This data describes a binding interaction between two proteins.

Interface contacts:
Residue F64 in chain B is in contact with residue E6 in chain A (closest heavy-atom distance 3.5 Å).
Residue F64 in chain B contacts residue I9 in chain A (closest heavy-atom distance 3.6 Å).
Residue V53 in chain B is in contact with residue I16 in chain A (closest heavy-atom distance 3.9 Å).
Residue V45 in chain B is in contact with residue F20 in chain A (closest heavy-atom distance 3.8 Å).
Residue V95 in chain B interacts with residue F20 in chain A (closest heavy-atom distance 4.9 Å).
Residue M80 in chain B is in contact with residue L13 in chain A (closest heavy-atom distance 3.7 Å).
Residue E83 in chain B is in contact with residue Q14 in chain A (closest heavy-atom distance 2.9 Å).
Residue K152 in chain B contacts residue H24 in chain A (closest heavy-atom distance 2.8 Å).
Residue F64 in chain B interacts with residue A5 in chain A (closest heavy-atom distance 3.9 Å).
Residue V79 in chain B interacts with residue L13 in chain A (closest heavy-atom distance 4.0 Å).
Residue E83 in chain B contacts residue A10 in chain A (closest heavy-atom distance 3.8 Å).
Residue Q78 in chain B interacts with residue E6 in chain A (closest heavy-atom distance 2.4 Å).
Residue E83 in chain B interacts with residue L13 in chain A (closest heavy-atom distance 3.5 Å).
Residue V49 in chain B contacts residue L13 in chain A (closest heavy-atom distance 4.6 Å).
Residue V53 in chain B interacts with residue L13 in chain A (closest heavy-atom distance 3.7 Å).
Residue V79 in chain B interacts with residue A10 in chain A (closest heavy-atom distance 3.6 Å).
Residue K82 in chain B contacts residue V7 in chain A (closest heavy-atom distance 4.2 Å).
Residue T96 in chain B is in contact with residue I16 in chain A (closest heavy-atom distance 4.2 Å).
Residue V79 in chain B interacts with residue I9 in chain A (closest heavy-atom distance 3.9 Å).
Residue E52 in chain B is in contact with residue K12 in chain A (closest heavy-atom distance 3.2 Å).
Residue I74 in chain B is in contact with residue E6 in chain A (closest heavy-atom distance 4.8 Å).
Residue E52 in chain B interacts with residue I16 in chain A (closest heavy-atom distance 3.4 Å).
Residue T96 in chain B interacts with residue L13 in chain A (closest heavy-atom distance 3.6 Å).
Residue F84 in chain B is in contact with residue Q14 in chain A (closest heavy-atom distance 4.9 Å).
Residue V49 in chain B interacts with residue I16 in chain A (closest heavy-atom distance 3.9 Å).
Residue V79 in chain B contacts residue E6 in chain A (closest heavy-atom distance 3.9 Å).
Residue N90 in chain B interacts with residue A17 in chain A (closest heavy-atom distance 4.2 Å).
Residue G92 in chain B contacts residue A17 in chain A (closest heavy-atom distance 3.6 Å).
Residue F149 in chain B is in contact with residue F20 in chain A (closest heavy-atom distance 4.6 Å).
Residue N90 in chain B is in contact with residue H21 in chain A (closest heavy-atom distance 3.7 Å).
Residue Y60 in chain B contacts residue R4 in chain A (closest heavy-atom distance 4.8 Å).
Residue Y60 in chain B is in contact with residue Q8 in chain A (closest heavy-atom distance 3.7 Å).
Residue K82 in chain B is in contact with residue E6 in chain A (closest heavy-atom distance 4.9 Å).
Residue I75 in chain B is in contact with residue E6 in chain A (closest heavy-atom distance 4.0 Å).
Residue L61 in chain B contacts residue I9 in chain A (closest heavy-atom distance 4.2 Å).
Residue E83 in chain B contacts residue A17 in chain A (closest heavy-atom distance 4.4 Å).
Residue E52 in chain B is in contact with residue Q19 in chain A (closest heavy-atom distance 3.9 Å).
Residue F153 in chain B contacts residue F20 in chain A (closest heavy-atom distance 3.7 Å).
Residue L57 in chain B contacts residue I9 in chain A (closest heavy-atom distance 4.0 Å).
Residue D86 in chain B is in contact with residue Q14 in chain A (closest heavy-atom distance 4.0 Å).
Residue L57 in chain B interacts with residue Q8 in chain A (closest heavy-atom distance 3.9 Å).
Residue F100 in chain B is in contact with residue L13 in chain A (closest heavy-atom distance 4.2 Å).
Residue R93 in chain B interacts with residue Q14 in chain A (closest heavy-atom distance 3.9 Å).
Residue D63 in chain B is in contact with residue A5 in chain A (closest heavy-atom distance 4.0 Å).
Residue R93 in chain B contacts residue A17 in chain A (closest heavy-atom distance 3.5 Å).
Residue K82 in chain B is in contact with residue A10 in chain A (closest heavy-atom distance 3.6 Å).
Residue L57 in chain B contacts residue K12 in chain A (closest heavy-atom distance 3.5 Å).
Residue Y60 in chain B is in contact with residue I9 in chain A (closest heavy-atom distance 4.2 Å).
Residue Y60 in chain B is in contact with residue A5 in chain A (closest heavy-atom distance 3.8 Å).
Residue G92 in chain B interacts with residue F20 in chain A (closest heavy-atom distance 3.4 Å).
Residue K152 in chain B is in contact with residue F20 in chain A (closest heavy-atom distance 4.6 Å).
Residue W91 in chain B is in contact with residue F20 in chain A (closest heavy-atom distance 4.0 Å).
Residue K82 in chain B interacts with residue Q14 in chain A (closest heavy-atom distance 3.7 Å).
Residue F100 in chain B is in contact with residue I9 in chain A (closest heavy-atom distance 3.8 Å).
Residue K152 in chain B contacts residue T25 in chain A (closest heavy-atom distance 3.2 Å).
Residue G92 in chain B contacts residue H21 in chain A (closest heavy-atom distance 4.8 Å).
Residue F153 in chain B interacts with residue H24 in chain A (closest heavy-atom distance 3.7 Å).
Residue T96 in chain B is in contact with residue A17 in chain A (closest heavy-atom distance 4.0 Å).
Residue N56 in chain B interacts with residue K12 in chain A (closest heavy-atom distance 3.7 Å).

Sequence of chain B:
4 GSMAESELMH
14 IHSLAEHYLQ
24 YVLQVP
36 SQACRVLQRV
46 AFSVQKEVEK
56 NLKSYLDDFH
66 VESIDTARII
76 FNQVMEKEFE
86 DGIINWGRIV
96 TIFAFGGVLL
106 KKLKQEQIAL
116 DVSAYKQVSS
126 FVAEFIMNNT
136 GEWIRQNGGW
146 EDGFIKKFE

Sequence of chain A:
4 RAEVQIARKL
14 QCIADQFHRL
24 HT